Residue-level contacts at the interface:
Residue S249 in protein 1 is in contact with residue Y111 in protein 2 (closest heavy-atom distance 3.7 Å).
Residue N245 in protein 1 contacts residue R102 in protein 2 (closest heavy-atom distance 4.4 Å).
Residue F250 in protein 1 contacts residue R53 in protein 2 (closest heavy-atom distance 3.0 Å).
Residue G254 in protein 1 interacts with residue E113 in protein 2 (closest heavy-atom distance 2.7 Å).
Residue T45 in protein 1 contacts residue Y105 in protein 2 (closest heavy-atom distance 3.8 Å).
Residue A252 in protein 1 interacts with residue G110 in protein 2 (closest heavy-atom distance 3.0 Å).
Residue Q242 in protein 1 contacts residue P103 in protein 2 (closest heavy-atom distance 4.3 Å).
Residue G377 in protein 1 is in contact with residue A101 in protein 2 (closest heavy-atom distance 3.5 Å).
Residue G254 in protein 1 interacts with residue G107 in protein 2 (closest heavy-atom distance 4.3 Å).
Residue N245 in protein 1 contacts residue D108 in protein 2 (closest heavy-atom distance 2.6 Å).
Residue F378 in protein 1 is in contact with residue R102 in protein 2 (closest heavy-atom distance 4.2 Å).
Residue Q379 in protein 1 contacts residue Y33 in protein 2 (closest heavy-atom distance 4.2 Å).
Residue T248 in protein 1 contacts residue D108 in protein 2 (closest heavy-atom distance 3.1 Å).
Residue S375 in protein 1 interacts with residue T31 in protein 2 (closest heavy-atom distance 4.4 Å).
Residue T248 in protein 1 contacts residue G110 in protein 2 (closest heavy-atom distance 3.5 Å).
Residue T310 in protein 1 is in contact with residue S55 in protein 2 (closest heavy-atom distance 3.2 Å).
Residue Q379 in protein 1 is in contact with residue S55 in protein 2 (closest heavy-atom distance 4.2 Å).
Residue F251 in protein 1 contacts residue Y111 in protein 2 (closest heavy-atom distance 2.8 Å).
Residue P31 in protein 1 contacts residue Y105 in protein 2 (closest heavy-atom distance 4.3 Å).
Residue Y373 in protein 1 contacts residue P103 in protein 2 (closest heavy-atom distance 3.1 Å).
Residue T258 in protein 1 is in contact with residue D108 in protein 2 (closest heavy-atom distance 4.5 Å).
Residue Y373 in protein 1 interacts with residue A101 in protein 2 (closest heavy-atom distance 4.5 Å).
Residue S249 in protein 1 contacts residue Y109 in protein 2 (closest heavy-atom distance 3.8 Å).
Residue G377 in protein 1 is in contact with residue T31 in protein 2 (closest heavy-atom distance 3.7 Å).
Residue T310 in protein 1 contacts residue G56 in protein 2 (closest heavy-atom distance 3.8 Å).
Residue T253 in protein 1 contacts residue G110 in protein 2 (closest heavy-atom distance 4.2 Å).
Residue F378 in protein 1 is in contact with residue A101 in protein 2 (closest heavy-atom distance 3.7 Å).
Residue T310 in protein 1 is in contact with residue S58 in protein 2 (closest heavy-atom distance 3.8 Å).
Residue N245 in protein 1 interacts with residue S104 in protein 2 (closest heavy-atom distance 3.4 Å).
Residue A252 in protein 1 is in contact with residue Y111 in protein 2 (closest heavy-atom distance 2.5 Å).
Residue E374 in protein 1 is in contact with residue R102 in protein 2 (closest heavy-atom distance 2.6 Å).
Residue S249 in protein 1 is in contact with residue R116 in protein 2 (closest heavy-atom distance 2.4 Å).
Residue F250 in protein 1 contacts residue Y60 in protein 2 (closest heavy-atom distance 4.2 Å).
Residue F246 in protein 1 is in contact with residue R53 in protein 2 (closest heavy-atom distance 3.8 Å).
Residue A309 in protein 1 contacts residue R53 in protein 2 (closest heavy-atom distance 3.9 Å).
Residue N245 in protein 1 contacts residue R116 in protein 2 (closest heavy-atom distance 2.9 Å).
Residue K42 in protein 1 interacts with residue Y105 in protein 2 (closest heavy-atom distance 2.8 Å).
Residue T253 in protein 1 contacts residue T112 in protein 2 (closest heavy-atom distance 3.8 Å).
Residue G254 in protein 1 contacts residue G110 in protein 2 (closest heavy-atom distance 3.4 Å).
Residue G254 in protein 1 contacts residue D108 in protein 2 (closest heavy-atom distance 3.2 Å).
Residue A252 in protein 1 interacts with residue T112 in protein 2 (closest heavy-atom distance 3.0 Å).
Residue F246 in protein 1 is in contact with residue R116 in protein 2 (closest heavy-atom distance 4.4 Å).
Residue T248 in protein 1 contacts residue R116 in protein 2 (closest heavy-atom distance 3.5 Å).
Residue Y373 in protein 1 is in contact with residue R102 in protein 2 (closest heavy-atom distance 4.3 Å).
Residue T258 in protein 1 interacts with residue G107 in protein 2 (closest heavy-atom distance 3.6 Å).
Residue I376 in protein 1 interacts with residue T31 in protein 2 (closest heavy-atom distance 4.2 Å).
Residue G254 in protein 1 interacts with residue Y109 in protein 2 (closest heavy-atom distance 3.9 Å).
Residue E255 in protein 1 is in contact with residue E113 in protein 2 (closest heavy-atom distance 4.4 Å).
Residue F250 in protein 1 is in contact with residue Y111 in protein 2 (closest heavy-atom distance 4.4 Å).
Residue N245 in protein 1 is in contact with residue P103 in protein 2 (closest heavy-atom distance 2.7 Å).
Residue W46 in protein 1 interacts with residue Y105 in protein 2 (closest heavy-atom distance 3.9 Å).
Residue F251 in protein 1 is in contact with residue G110 in protein 2 (closest heavy-atom distance 3.5 Å).
Residue F378 in protein 1 interacts with residue Y33 in protein 2 (closest heavy-atom distance 4.3 Å).
Residue F378 in protein 1 is in contact with residue P103 in protein 2 (closest heavy-atom distance 3.7 Å).
Residue A244 in protein 1 is in contact with residue D108 in protein 2 (closest heavy-atom distance 3.6 Å).
Residue T253 in protein 1 contacts residue E113 in protein 2 (closest heavy-atom distance 3.7 Å).
Residue S249 in protein 1 contacts residue G110 in protein 2 (closest heavy-atom distance 4.1 Å).
Residue Q379 in protein 1 contacts residue F30 in protein 2 (closest heavy-atom distance 4.3 Å).
Residue E374 in protein 1 interacts with residue M1 in protein 2 (closest heavy-atom distance 3.9 Å).
Residue T248 in protein 1 contacts residue Y109 in protein 2 (closest heavy-atom distance 3.8 Å).

The following describes two proteins that form a bound complex.

Sequence of protein 2:
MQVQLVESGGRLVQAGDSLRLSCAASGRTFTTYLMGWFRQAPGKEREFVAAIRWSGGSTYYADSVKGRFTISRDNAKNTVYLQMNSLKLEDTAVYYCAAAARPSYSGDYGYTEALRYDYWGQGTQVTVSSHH

Sequence of protein 1:
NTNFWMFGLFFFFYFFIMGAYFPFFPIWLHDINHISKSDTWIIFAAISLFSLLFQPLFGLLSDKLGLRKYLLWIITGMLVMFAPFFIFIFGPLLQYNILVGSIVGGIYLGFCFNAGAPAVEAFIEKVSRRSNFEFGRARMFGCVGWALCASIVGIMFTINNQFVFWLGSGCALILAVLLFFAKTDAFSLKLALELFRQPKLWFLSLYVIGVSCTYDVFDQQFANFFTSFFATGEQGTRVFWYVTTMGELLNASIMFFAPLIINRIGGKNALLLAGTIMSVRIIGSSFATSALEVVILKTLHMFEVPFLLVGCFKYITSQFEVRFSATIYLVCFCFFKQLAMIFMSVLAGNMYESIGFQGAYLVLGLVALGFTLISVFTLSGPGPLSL